Sequence of the second protein:
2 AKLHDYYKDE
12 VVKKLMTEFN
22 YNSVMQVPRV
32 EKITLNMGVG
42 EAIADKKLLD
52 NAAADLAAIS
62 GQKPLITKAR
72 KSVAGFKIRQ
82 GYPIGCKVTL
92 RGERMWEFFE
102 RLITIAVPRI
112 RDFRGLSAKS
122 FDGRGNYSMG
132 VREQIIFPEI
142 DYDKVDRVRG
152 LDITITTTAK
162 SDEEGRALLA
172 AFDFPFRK

Residue-level contacts at the interface:
Residue E140 in the second protein contacts residue Y9 in the first protein (closest heavy-atom distance 3.3 Å).
Residue F114 in the second protein is in contact with residue T27 in the first protein (closest heavy-atom distance 3.2 Å).
Residue E94 in the second protein interacts with residue K3 in the first protein (closest heavy-atom distance 4.1 Å).
Residue V108 in the second protein contacts residue G29 in the first protein (closest heavy-atom distance 3.8 Å).
Residue A59 in the second protein is in contact with residue I12 in the first protein (closest heavy-atom distance 4.1 Å).
Residue F114 in the second protein contacts residue K39 in the first protein (closest heavy-atom distance 3.2 Å).
Residue R112 in the second protein contacts residue V36 in the first protein (closest heavy-atom distance 3.4 Å).
Residue P139 in the second protein contacts residue S15 in the first protein (closest heavy-atom distance 3.1 Å).
Residue R95 in the second protein interacts with residue Y9 in the first protein (closest heavy-atom distance 3.7 Å).
Residue R112 in the second protein interacts with residue D35 in the first protein (closest heavy-atom distance 3.1 Å).
Residue L91 in the second protein is in contact with residue Y9 in the first protein (closest heavy-atom distance 3.4 Å).
Residue I60 in the second protein contacts residue Y9 in the first protein (closest heavy-atom distance 3.1 Å).
Residue I111 in the second protein interacts with residue T27 in the first protein (closest heavy-atom distance 4.1 Å).
Residue D113 in the second protein is in contact with residue D35 in the first protein (closest heavy-atom distance 3.2 Å).
Residue D113 in the second protein interacts with residue S38 in the first protein (closest heavy-atom distance 3.4 Å).
Residue V108 in the second protein is in contact with residue T27 in the first protein (closest heavy-atom distance 3.2 Å).
Residue E98 in the second protein is in contact with residue K8 in the first protein (closest heavy-atom distance 3.5 Å).
Residue E98 in the second protein contacts residue H6 in the first protein (closest heavy-atom distance 3.5 Å).
Residue F138 in the second protein is in contact with residue I24 in the first protein (closest heavy-atom distance 3.2 Å).
Residue R102 in the second protein contacts residue K8 in the first protein (closest heavy-atom distance 3.9 Å).
Residue E101 in the second protein interacts with residue K8 in the first protein (closest heavy-atom distance 3.9 Å).
Residue F99 in the second protein contacts residue Y9 in the first protein (closest heavy-atom distance 3.5 Å).
Residue R102 in the second protein is in contact with residue E10 in the first protein (closest heavy-atom distance 3.4 Å).
Residue E140 in the second protein contacts residue E10 in the first protein (closest heavy-atom distance 3.3 Å).
Residue I104 in the second protein is in contact with residue V28 in the first protein (closest heavy-atom distance 3.2 Å).
Residue R112 in the second protein is in contact with residue S38 in the first protein (closest heavy-atom distance 3.6 Å).
Residue I60 in the second protein interacts with residue T13 in the first protein (closest heavy-atom distance 3.5 Å).
Residue E140 in the second protein interacts with residue T13 in the first protein (closest heavy-atom distance 3.0 Å).
Residue D113 in the second protein interacts with residue T27 in the first protein (closest heavy-atom distance 3.2 Å).
Residue R112 in the second protein interacts with residue C37 in the first protein (closest heavy-atom distance 3.7 Å).
Residue R102 in the second protein contacts residue Y9 in the first protein (closest heavy-atom distance 3.2 Å).
Residue R115 in the second protein contacts residue V28 in the first protein (closest heavy-atom distance 3.3 Å).
Residue K64 in the second protein contacts residue M1 in the first protein (closest heavy-atom distance 3.8 Å).
Residue P139 in the second protein contacts residue I24 in the first protein (closest heavy-atom distance 3.5 Å).
Residue E101 in the second protein contacts residue E10 in the first protein (closest heavy-atom distance 3.7 Å).
Residue E98 in the second protein contacts residue P7 in the first protein (closest heavy-atom distance 3.6 Å).
Residue I60 in the second protein contacts residue I12 in the first protein (closest heavy-atom distance 3.5 Å).
Residue D113 in the second protein is in contact with residue L34 in the first protein (closest heavy-atom distance 2.9 Å).
Residue Q63 in the second protein contacts residue M1 in the first protein (closest heavy-atom distance 3.6 Å).
Residue D113 in the second protein contacts residue V28 in the first protein (closest heavy-atom distance 3.4 Å).
Residue F114 in the second protein is in contact with residue V28 in the first protein (closest heavy-atom distance 3.7 Å).
Residue G116 in the second protein is in contact with residue V28 in the first protein (closest heavy-atom distance 3.8 Å).
Residue S61 in the second protein contacts residue I12 in the first protein (closest heavy-atom distance 3.6 Å).
Residue P139 in the second protein interacts with residue K23 in the first protein (closest heavy-atom distance 3.8 Å).
Residue E94 in the second protein interacts with residue H6 in the first protein (closest heavy-atom distance 3.0 Å).
Residue T105 in the second protein is in contact with residue G29 in the first protein (closest heavy-atom distance 3.6 Å).
Residue S61 in the second protein interacts with residue Y9 in the first protein (closest heavy-atom distance 3.3 Å).
Residue F114 in the second protein contacts residue N33 in the first protein (closest heavy-atom distance 3.3 Å).
Residue E98 in the second protein is in contact with residue Y9 in the first protein (closest heavy-atom distance 3.5 Å).
Residue I104 in the second protein interacts with residue G29 in the first protein (closest heavy-atom distance 3.8 Å).
Residue V108 in the second protein interacts with residue I24 in the first protein (closest heavy-atom distance 3.6 Å).
Residue V108 in the second protein is in contact with residue V28 in the first protein (closest heavy-atom distance 3.4 Å).
Residue F114 in the second protein contacts residue L34 in the first protein (closest heavy-atom distance 3.3 Å).
Residue V108 in the second protein is in contact with residue R25 in the first protein (closest heavy-atom distance 3.6 Å).
Residue T105 in the second protein contacts residue R25 in the first protein (closest heavy-atom distance 3.6 Å).
Residue F114 in the second protein is in contact with residue D35 in the first protein (closest heavy-atom distance 3.5 Å).
Residue F114 in the second protein contacts residue S38 in the first protein (closest heavy-atom distance 3.4 Å).
Residue G62 in the second protein is in contact with residue I12 in the first protein (closest heavy-atom distance 4.0 Å).
Residue I111 in the second protein contacts residue V28 in the first protein (closest heavy-atom distance 3.9 Å).
Residue F138 in the second protein interacts with residue R25 in the first protein (closest heavy-atom distance 3.5 Å).

Sequence of the first protein:
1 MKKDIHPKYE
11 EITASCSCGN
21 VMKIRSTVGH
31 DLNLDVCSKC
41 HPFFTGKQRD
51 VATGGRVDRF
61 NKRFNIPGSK

This data describes a binding interaction between two proteins.